These two protein chains interact to form a complex.

Residue-level contacts at the interface:
Residue S506 in protein 2 is in contact with residue N460 in protein 1 (closest heavy-atom distance 3.9 Å).
Residue N460 in protein 2 is in contact with residue L459 in protein 1 (closest heavy-atom distance 4.4 Å).
Residue L505 in protein 2 interacts with residue Y457 in protein 1 (closest heavy-atom distance 3.9 Å).
Residue N467 in protein 2 contacts residue N467 in protein 1 (closest heavy-atom distance 2.8 Å).
Residue S506 in protein 2 contacts residue E461 in protein 1 (closest heavy-atom distance 2.6 Å).
Residue V479 in protein 2 interacts with residue N460 in protein 1 (closest heavy-atom distance 3.3 Å).
Residue P482 in protein 2 is in contact with residue P482 in protein 1 (closest heavy-atom distance 4.2 Å).
Residue Y457 in protein 2 contacts residue L505 in protein 1 (closest heavy-atom distance 3.9 Å).
Residue N460 in protein 2 is in contact with residue C478 in protein 1 (closest heavy-atom distance 3.8 Å).
Residue C478 in protein 2 interacts with residue R463 in protein 1 (closest heavy-atom distance 2.7 Å).
Residue V452 in protein 2 is in contact with residue P482 in protein 1 (closest heavy-atom distance 3.6 Å).
Residue R463 in protein 2 is in contact with residue I480 in protein 1 (closest heavy-atom distance 4.2 Å).
Residue P453 in protein 2 contacts residue Y507 in protein 1 (closest heavy-atom distance 3.7 Å).
Residue S456 in protein 2 contacts residue S506 in protein 1 (closest heavy-atom distance 2.6 Å).
Residue L459 in protein 2 interacts with residue N460 in protein 1 (closest heavy-atom distance 4.4 Å).
Residue R463 in protein 2 interacts with residue C478 in protein 1 (closest heavy-atom distance 2.7 Å).
Residue V452 in protein 2 interacts with residue V452 in protein 1 (closest heavy-atom distance 3.9 Å).
Residue N423 in protein 2 is in contact with residue Y507 in protein 1 (closest heavy-atom distance 3.4 Å).
Residue E424 in protein 2 is in contact with residue L505 in protein 1 (closest heavy-atom distance 3.7 Å).
Residue L505 in protein 2 contacts residue E424 in protein 1 (closest heavy-atom distance 3.7 Å).
Residue R463 in protein 2 is in contact with residue V479 in protein 1 (closest heavy-atom distance 4.3 Å).
Residue N460 in protein 2 contacts residue S506 in protein 1 (closest heavy-atom distance 3.9 Å).
Residue R463 in protein 2 is in contact with residue E470 in protein 1 (closest heavy-atom distance 3.0 Å).
Residue S506 in protein 2 interacts with residue Y457 in protein 1 (closest heavy-atom distance 3.8 Å).
Residue T504 in protein 2 contacts residue E461 in protein 1 (closest heavy-atom distance 4.3 Å).
Residue E461 in protein 2 interacts with residue T504 in protein 1 (closest heavy-atom distance 4.3 Å).
Residue N460 in protein 2 interacts with residue I480 in protein 1 (closest heavy-atom distance 3.0 Å).
Residue C478 in protein 2 interacts with residue N460 in protein 1 (closest heavy-atom distance 3.8 Å).
Residue S456 in protein 2 interacts with residue V481 in protein 1 (closest heavy-atom distance 3.8 Å).
Residue L459 in protein 2 is in contact with residue R463 in protein 1 (closest heavy-atom distance 3.9 Å).
Residue V466 in protein 2 is in contact with residue R463 in protein 1 (closest heavy-atom distance 3.5 Å).
Residue E424 in protein 2 interacts with residue Y507 in protein 1 (closest heavy-atom distance 3.7 Å).
Residue S456 in protein 2 interacts with residue P482 in protein 1 (closest heavy-atom distance 3.9 Å).
Residue N460 in protein 2 interacts with residue V479 in protein 1 (closest heavy-atom distance 3.3 Å).
Residue Y457 in protein 2 is in contact with residue Y507 in protein 1 (closest heavy-atom distance 4.1 Å).
Residue I480 in protein 2 is in contact with residue R463 in protein 1 (closest heavy-atom distance 4.2 Å).
Residue Y507 in protein 2 contacts residue S456 in protein 1 (closest heavy-atom distance 3.8 Å).
Residue E461 in protein 2 contacts residue L505 in protein 1 (closest heavy-atom distance 3.5 Å).
Residue V481 in protein 2 contacts residue S456 in protein 1 (closest heavy-atom distance 3.8 Å).
Residue L459 in protein 2 contacts residue L459 in protein 1 (closest heavy-atom distance 3.7 Å).
Residue Y457 in protein 2 is in contact with residue S506 in protein 1 (closest heavy-atom distance 3.8 Å).
Residue N467 in protein 2 contacts residue R463 in protein 1 (closest heavy-atom distance 3.5 Å).
Residue P482 in protein 2 interacts with residue V452 in protein 1 (closest heavy-atom distance 3.6 Å).
Residue R463 in protein 2 is in contact with residue L459 in protein 1 (closest heavy-atom distance 3.9 Å).
Residue E461 in protein 2 interacts with residue S506 in protein 1 (closest heavy-atom distance 2.6 Å).
Residue S506 in protein 2 is in contact with residue S456 in protein 1 (closest heavy-atom distance 2.6 Å).
Residue I480 in protein 2 is in contact with residue N460 in protein 1 (closest heavy-atom distance 3.0 Å).
Residue S456 in protein 2 interacts with residue Y507 in protein 1 (closest heavy-atom distance 3.8 Å).
Residue Y507 in protein 2 interacts with residue Y457 in protein 1 (closest heavy-atom distance 4.1 Å).
Residue E470 in protein 2 is in contact with residue R463 in protein 1 (closest heavy-atom distance 3.0 Å).
Residue P482 in protein 2 contacts residue S456 in protein 1 (closest heavy-atom distance 3.9 Å).
Residue Y507 in protein 2 is in contact with residue E424 in protein 1 (closest heavy-atom distance 3.7 Å).
Residue L505 in protein 2 contacts residue E461 in protein 1 (closest heavy-atom distance 3.5 Å).
Residue D484 in protein 2 contacts residue D484 in protein 1 (closest heavy-atom distance 4.1 Å).
Residue R463 in protein 2 contacts residue V466 in protein 1 (closest heavy-atom distance 3.5 Å).
Residue Y507 in protein 2 interacts with residue N423 in protein 1 (closest heavy-atom distance 3.4 Å).
Residue R463 in protein 2 contacts residue N467 in protein 1 (closest heavy-atom distance 3.5 Å).
Residue Y507 in protein 2 contacts residue P453 in protein 1 (closest heavy-atom distance 3.7 Å).
Residue V479 in protein 2 contacts residue R463 in protein 1 (closest heavy-atom distance 4.3 Å).
Residue N460 in protein 2 is in contact with residue V481 in protein 1 (closest heavy-atom distance 4.6 Å).

Sequence of protein 1:
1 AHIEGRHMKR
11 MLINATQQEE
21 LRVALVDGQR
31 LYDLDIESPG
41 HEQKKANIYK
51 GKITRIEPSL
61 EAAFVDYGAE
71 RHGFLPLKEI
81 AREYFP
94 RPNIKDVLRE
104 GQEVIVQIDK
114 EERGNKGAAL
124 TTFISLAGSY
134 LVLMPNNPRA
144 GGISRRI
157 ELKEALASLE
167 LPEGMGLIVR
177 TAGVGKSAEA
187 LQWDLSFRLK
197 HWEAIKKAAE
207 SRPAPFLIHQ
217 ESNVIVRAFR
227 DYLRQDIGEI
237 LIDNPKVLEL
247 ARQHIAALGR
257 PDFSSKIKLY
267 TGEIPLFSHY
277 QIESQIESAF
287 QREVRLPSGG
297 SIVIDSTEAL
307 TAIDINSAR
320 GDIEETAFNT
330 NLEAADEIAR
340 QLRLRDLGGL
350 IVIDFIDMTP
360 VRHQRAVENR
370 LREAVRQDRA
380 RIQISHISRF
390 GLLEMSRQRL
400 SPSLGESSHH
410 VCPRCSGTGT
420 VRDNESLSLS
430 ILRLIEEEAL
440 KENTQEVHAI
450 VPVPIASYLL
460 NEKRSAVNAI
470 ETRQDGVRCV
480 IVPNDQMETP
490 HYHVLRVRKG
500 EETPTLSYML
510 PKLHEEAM

Sequence of protein 2:
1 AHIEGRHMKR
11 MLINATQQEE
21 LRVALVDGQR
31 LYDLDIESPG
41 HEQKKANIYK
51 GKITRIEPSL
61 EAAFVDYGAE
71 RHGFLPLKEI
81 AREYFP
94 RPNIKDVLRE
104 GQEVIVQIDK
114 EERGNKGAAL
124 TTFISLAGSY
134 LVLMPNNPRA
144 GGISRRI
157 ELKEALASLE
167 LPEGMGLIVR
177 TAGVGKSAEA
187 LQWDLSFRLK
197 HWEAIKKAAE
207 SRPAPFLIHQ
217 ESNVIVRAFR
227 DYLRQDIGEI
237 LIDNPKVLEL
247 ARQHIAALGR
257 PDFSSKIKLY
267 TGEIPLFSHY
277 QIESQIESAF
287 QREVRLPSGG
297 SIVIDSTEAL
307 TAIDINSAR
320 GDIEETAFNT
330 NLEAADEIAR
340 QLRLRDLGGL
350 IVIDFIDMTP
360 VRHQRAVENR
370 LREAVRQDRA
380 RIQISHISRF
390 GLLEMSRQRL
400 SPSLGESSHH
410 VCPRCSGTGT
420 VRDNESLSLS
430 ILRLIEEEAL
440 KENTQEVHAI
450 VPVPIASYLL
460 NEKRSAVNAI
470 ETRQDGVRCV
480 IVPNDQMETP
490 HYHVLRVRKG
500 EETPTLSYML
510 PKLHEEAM